Contacts between the two chains:
Residue G42 in protein 1 contacts residue K49 in protein 2 (closest heavy-atom distance 4.5 Å).
Residue G42 in protein 1 interacts with residue L51 in protein 2 (closest heavy-atom distance 3.3 Å).
Residue T43 in protein 1 contacts residue L51 in protein 2 (closest heavy-atom distance 3.0 Å).
Residue V40 in protein 1 interacts with residue E54 in protein 2 (closest heavy-atom distance 3.4 Å).
Residue G42 in protein 1 interacts with residue D50 in protein 2 (closest heavy-atom distance 3.7 Å).
Residue F44 in protein 1 is in contact with residue L51 in protein 2 (closest heavy-atom distance 4.2 Å).
Residue H41 in protein 1 contacts residue K49 in protein 2 (closest heavy-atom distance 5.0 Å).
Residue H41 in protein 1 is in contact with residue G53 in protein 2 (closest heavy-atom distance 4.1 Å).
Residue H41 in protein 1 is in contact with residue F52 in protein 2 (closest heavy-atom distance 3.4 Å).
Residue F44 in protein 1 contacts residue F52 in protein 2 (closest heavy-atom distance 3.9 Å).
Residue T43 in protein 1 is in contact with residue L91 in protein 2 (closest heavy-atom distance 5.0 Å).
Residue V40 in protein 1 is in contact with residue V55 in protein 2 (closest heavy-atom distance 4.3 Å).
Residue T43 in protein 1 interacts with residue F52 in protein 2 (closest heavy-atom distance 4.8 Å).
Residue G42 in protein 1 interacts with residue G53 in protein 2 (closest heavy-atom distance 3.9 Å).
Residue G42 in protein 1 is in contact with residue F52 in protein 2 (closest heavy-atom distance 2.6 Å).
Residue F83 in protein 1 contacts residue V55 in protein 2 (closest heavy-atom distance 4.4 Å).
Residue R39 in protein 1 is in contact with residue E54 in protein 2 (closest heavy-atom distance 4.2 Å).
Residue V40 in protein 1 interacts with residue F52 in protein 2 (closest heavy-atom distance 4.4 Å).
Residue V40 in protein 1 interacts with residue G53 in protein 2 (closest heavy-atom distance 3.3 Å).
Residue T43 in protein 1 interacts with residue D50 in protein 2 (closest heavy-atom distance 4.1 Å).

Sequence of protein 2:
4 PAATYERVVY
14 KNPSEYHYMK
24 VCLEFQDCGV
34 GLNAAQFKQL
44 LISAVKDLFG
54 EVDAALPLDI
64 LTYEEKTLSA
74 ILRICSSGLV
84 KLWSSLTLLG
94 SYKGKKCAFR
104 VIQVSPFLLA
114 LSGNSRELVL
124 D

Sequence of protein 1:
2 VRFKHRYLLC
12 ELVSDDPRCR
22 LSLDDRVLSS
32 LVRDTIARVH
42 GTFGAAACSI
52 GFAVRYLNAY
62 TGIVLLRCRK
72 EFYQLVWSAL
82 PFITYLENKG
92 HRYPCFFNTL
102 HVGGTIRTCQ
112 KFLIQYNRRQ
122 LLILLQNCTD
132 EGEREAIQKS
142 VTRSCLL

These two protein chains interact to form a complex.